These two protein chains interact to form a complex.

Contacts between the two chains:
Residue P960 in protein 2 is in contact with residue V4 in protein 1 (closest heavy-atom distance 3.8 Å).
Residue Y945 in protein 2 interacts with residue L9 in protein 1 (closest heavy-atom distance 3.5 Å).
Residue F942 in protein 2 contacts residue F16 in protein 1 (closest heavy-atom distance 4.8 Å).
Residue P947 in protein 2 is in contact with residue R5 in protein 1 (closest heavy-atom distance 3.5 Å).
Residue F931 in protein 2 interacts with residue L23 in protein 1 (closest heavy-atom distance 4.4 Å).
Residue Y945 in protein 2 contacts residue G8 in protein 1 (closest heavy-atom distance 3.8 Å).
Residue K959 in protein 2 contacts residue V4 in protein 1 (closest heavy-atom distance 4.8 Å).
Residue F934 in protein 2 is in contact with residue V18 in protein 1 (closest heavy-atom distance 3.4 Å).
Residue K927 in protein 2 contacts residue S25 in protein 1 (closest heavy-atom distance 4.5 Å).
Residue E935 in protein 2 interacts with residue F16 in protein 1 (closest heavy-atom distance 3.8 Å).
Residue F931 in protein 2 is in contact with residue L20 in protein 1 (closest heavy-atom distance 4.3 Å).
Residue I930 in protein 2 interacts with residue I22 in protein 1 (closest heavy-atom distance 3.6 Å).
Residue P957 in protein 2 interacts with residue R5 in protein 1 (closest heavy-atom distance 4.6 Å).
Residue F934 in protein 2 is in contact with residue I22 in protein 1 (closest heavy-atom distance 4.5 Å).
Residue C946 in protein 2 contacts residue R5 in protein 1 (closest heavy-atom distance 4.8 Å).
Residue Y945 in protein 2 interacts with residue V4 in protein 1 (closest heavy-atom distance 3.7 Å).
Residue A938 in protein 2 is in contact with residue A15 in protein 1 (closest heavy-atom distance 3.8 Å).
Residue K927 in protein 2 interacts with residue I22 in protein 1 (closest heavy-atom distance 3.1 Å).
Residue A938 in protein 2 is in contact with residue F16 in protein 1 (closest heavy-atom distance 4.1 Å).
Residue L958 in protein 2 interacts with residue V4 in protein 1 (closest heavy-atom distance 3.5 Å).
Residue F934 in protein 2 is in contact with residue G19 in protein 1 (closest heavy-atom distance 4.3 Å).
Residue Y945 in protein 2 interacts with residue R5 in protein 1 (closest heavy-atom distance 4.1 Å).
Residue A938 in protein 2 interacts with residue A12 in protein 1 (closest heavy-atom distance 3.5 Å).
Residue K959 in protein 2 interacts with residue Y1 in protein 1 (closest heavy-atom distance 3.3 Å).
Residue K927 in protein 2 contacts residue L23 in protein 1 (closest heavy-atom distance 4.1 Å).
Residue P957 in protein 2 interacts with residue Y1 in protein 1 (closest heavy-atom distance 4.3 Å).
Residue L939 in protein 2 contacts residue F16 in protein 1 (closest heavy-atom distance 3.9 Å).
Residue C946 in protein 2 interacts with residue L9 in protein 1 (closest heavy-atom distance 4.1 Å).
Residue E935 in protein 2 contacts residue A15 in protein 1 (closest heavy-atom distance 4.4 Å).
Residue A941 in protein 2 contacts residue A12 in protein 1 (closest heavy-atom distance 3.8 Å).
Residue F931 in protein 2 contacts residue G19 in protein 1 (closest heavy-atom distance 3.3 Å).
Residue F942 in protein 2 contacts residue A12 in protein 1 (closest heavy-atom distance 4.8 Å).
Residue F934 in protein 2 contacts residue L14 in protein 1 (closest heavy-atom distance 4.8 Å).
Residue F934 in protein 2 is in contact with residue A15 in protein 1 (closest heavy-atom distance 3.2 Å).
Residue A941 in protein 2 contacts residue G8 in protein 1 (closest heavy-atom distance 4.4 Å).
Residue I928 in protein 2 contacts residue L23 in protein 1 (closest heavy-atom distance 3.7 Å).

Sequence of protein 1:
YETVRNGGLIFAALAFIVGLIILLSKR

Sequence of protein 2:
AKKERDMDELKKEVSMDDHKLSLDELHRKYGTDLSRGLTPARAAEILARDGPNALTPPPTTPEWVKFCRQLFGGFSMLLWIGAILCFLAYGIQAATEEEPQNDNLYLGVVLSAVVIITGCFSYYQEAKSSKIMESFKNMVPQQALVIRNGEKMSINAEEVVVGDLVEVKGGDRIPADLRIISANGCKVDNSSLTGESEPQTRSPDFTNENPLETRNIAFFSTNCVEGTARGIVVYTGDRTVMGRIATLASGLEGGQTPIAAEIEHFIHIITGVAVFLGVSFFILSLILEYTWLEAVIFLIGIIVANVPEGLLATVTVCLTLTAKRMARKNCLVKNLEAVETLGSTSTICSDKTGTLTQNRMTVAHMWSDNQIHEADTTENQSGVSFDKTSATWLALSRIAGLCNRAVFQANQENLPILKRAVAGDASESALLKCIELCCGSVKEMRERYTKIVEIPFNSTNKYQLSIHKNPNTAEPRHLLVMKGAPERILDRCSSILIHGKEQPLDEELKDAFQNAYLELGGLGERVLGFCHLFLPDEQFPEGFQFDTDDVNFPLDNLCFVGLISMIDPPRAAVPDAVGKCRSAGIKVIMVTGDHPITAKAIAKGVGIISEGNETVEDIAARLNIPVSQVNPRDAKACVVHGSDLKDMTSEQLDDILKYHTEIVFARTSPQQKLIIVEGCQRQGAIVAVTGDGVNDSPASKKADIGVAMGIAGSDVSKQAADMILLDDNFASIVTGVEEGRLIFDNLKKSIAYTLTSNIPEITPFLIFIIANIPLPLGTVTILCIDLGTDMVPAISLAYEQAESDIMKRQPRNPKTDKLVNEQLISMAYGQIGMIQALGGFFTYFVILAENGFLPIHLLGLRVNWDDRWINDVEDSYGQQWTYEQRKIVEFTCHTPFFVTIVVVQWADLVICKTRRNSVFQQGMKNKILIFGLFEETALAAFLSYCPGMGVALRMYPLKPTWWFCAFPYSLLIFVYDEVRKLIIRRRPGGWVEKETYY